These two protein chains interact to form a complex.

Sequence of protein 1:
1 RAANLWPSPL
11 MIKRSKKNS

Contacts between the two chains:
Residue L39 in protein 2 is in contact with residue I12 in protein 1 (closest heavy-atom distance 3.6 Å).
Residue I27 in protein 2 is in contact with residue W6 in protein 1 (closest heavy-atom distance 3.4 Å).
Residue M36 in protein 2 interacts with residue W6 in protein 1 (closest heavy-atom distance 4.8 Å).
Residue P43 in protein 2 contacts residue L5 in protein 1 (closest heavy-atom distance 4.1 Å).
Residue E14 in protein 2 is in contact with residue K13 in protein 1 (closest heavy-atom distance 3.3 Å).
Residue M71 in protein 2 contacts residue W6 in protein 1 (closest heavy-atom distance 3.4 Å).
Residue V55 in protein 2 contacts residue W6 in protein 1 (closest heavy-atom distance 3.1 Å).
Residue F68 in protein 2 interacts with residue L10 in protein 1 (closest heavy-atom distance 4.8 Å).
Residue M51 in protein 2 interacts with residue L5 in protein 1 (closest heavy-atom distance 3.4 Å).
Residue F19 in protein 2 is in contact with residue W6 in protein 1 (closest heavy-atom distance 3.3 Å).
Residue E11 in protein 2 is in contact with residue K13 in protein 1 (closest heavy-atom distance 3.5 Å).
Residue F19 in protein 2 interacts with residue L10 in protein 1 (closest heavy-atom distance 4.0 Å).
Residue M51 in protein 2 is in contact with residue A2 in protein 1 (closest heavy-atom distance 3.3 Å).
Residue L39 in protein 2 interacts with residue S8 in protein 1 (closest heavy-atom distance 4.8 Å).
Residue E14 in protein 2 contacts residue K17 in protein 1 (closest heavy-atom distance 3.5 Å).
Residue I52 in protein 2 is in contact with residue W6 in protein 1 (closest heavy-atom distance 4.1 Å).
Residue M51 in protein 2 is in contact with residue R1 in protein 1 (closest heavy-atom distance 3.7 Å).
Residue V35 in protein 2 contacts residue P9 in protein 1 (closest heavy-atom distance 3.8 Å).
Residue E47 in protein 2 contacts residue R1 in protein 1 (closest heavy-atom distance 4.5 Å).
Residue A15 in protein 2 interacts with residue L10 in protein 1 (closest heavy-atom distance 3.7 Å).
Residue E54 in protein 2 interacts with residue A3 in protein 1 (closest heavy-atom distance 3.5 Å).
Residue M72 in protein 2 interacts with residue L10 in protein 1 (closest heavy-atom distance 4.2 Å).
Residue M36 in protein 2 is in contact with residue L5 in protein 1 (closest heavy-atom distance 3.6 Å).
Residue M72 in protein 2 contacts residue W6 in protein 1 (closest heavy-atom distance 3.8 Å).
Residue M36 in protein 2 interacts with residue P9 in protein 1 (closest heavy-atom distance 3.7 Å).
Residue L18 in protein 2 interacts with residue K13 in protein 1 (closest heavy-atom distance 3.4 Å).
Residue F19 in protein 2 is in contact with residue P9 in protein 1 (closest heavy-atom distance 3.4 Å).
Residue I63 in protein 2 contacts residue W6 in protein 1 (closest heavy-atom distance 3.5 Å).
Residue L18 in protein 2 is in contact with residue K16 in protein 1 (closest heavy-atom distance 4.5 Å).
Residue M71 in protein 2 contacts residue A3 in protein 1 (closest heavy-atom distance 3.4 Å).
Residue L39 in protein 2 contacts residue P9 in protein 1 (closest heavy-atom distance 5.0 Å).
Residue M72 in protein 2 interacts with residue A3 in protein 1 (closest heavy-atom distance 4.1 Å).
Residue M51 in protein 2 is in contact with residue W6 in protein 1 (closest heavy-atom distance 3.2 Å).
Residue E11 in protein 2 interacts with residue K17 in protein 1 (closest heavy-atom distance 2.7 Å).
Residue M72 in protein 2 is in contact with residue P7 in protein 1 (closest heavy-atom distance 3.9 Å).
Residue F19 in protein 2 interacts with residue K13 in protein 1 (closest heavy-atom distance 4.3 Å).
Residue F12 in protein 2 contacts residue L10 in protein 1 (closest heavy-atom distance 3.9 Å).
Residue L18 in protein 2 contacts residue K17 in protein 1 (closest heavy-atom distance 4.2 Å).
Residue F68 in protein 2 is in contact with residue W6 in protein 1 (closest heavy-atom distance 3.5 Å).
Residue K75 in protein 2 is in contact with residue A3 in protein 1 (closest heavy-atom distance 3.5 Å).
Residue V55 in protein 2 contacts residue A2 in protein 1 (closest heavy-atom distance 3.7 Å).
Residue A15 in protein 2 contacts residue K13 in protein 1 (closest heavy-atom distance 3.9 Å).
Residue L32 in protein 2 interacts with residue W6 in protein 1 (closest heavy-atom distance 4.9 Å).
Residue E54 in protein 2 contacts residue A2 in protein 1 (closest heavy-atom distance 2.7 Å).
Residue M71 in protein 2 is in contact with residue A2 in protein 1 (closest heavy-atom distance 3.6 Å).
Residue E54 in protein 2 is in contact with residue R1 in protein 1 (closest heavy-atom distance 3.3 Å).

Sequence of protein 2:
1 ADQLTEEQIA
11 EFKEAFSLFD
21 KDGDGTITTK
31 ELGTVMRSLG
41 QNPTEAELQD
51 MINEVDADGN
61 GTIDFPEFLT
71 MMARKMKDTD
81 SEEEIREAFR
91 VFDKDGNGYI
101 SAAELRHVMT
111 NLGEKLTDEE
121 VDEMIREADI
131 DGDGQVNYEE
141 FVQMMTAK